This data describes a binding interaction between two proteins.

Contacts between the two chains:
Residue H66 in protein 2 interacts with residue I31 in protein 1 (closest heavy-atom distance 3.4 Å).
Residue E62 in protein 2 interacts with residue D11 in protein 1 (closest heavy-atom distance 2.7 Å).
Residue R68 in protein 2 contacts residue I31 in protein 1 (closest heavy-atom distance 3.7 Å).
Residue I63 in protein 2 contacts residue F35 in protein 1 (closest heavy-atom distance 3.5 Å).
Residue H66 in protein 2 is in contact with residue F35 in protein 1 (closest heavy-atom distance 3.6 Å).
Residue H66 in protein 2 contacts residue W34 in protein 1 (closest heavy-atom distance 3.4 Å).
Residue R58 in protein 2 is in contact with residue S9 in protein 1 (closest heavy-atom distance 3.4 Å).
Residue D11 in protein 2 interacts with residue F16 in protein 1 (closest heavy-atom distance 4.0 Å).
Residue W7 in protein 2 contacts residue D15 in protein 1 (closest heavy-atom distance 3.1 Å).
Residue Q6 in protein 2 interacts with residue F16 in protein 1 (closest heavy-atom distance 4.1 Å).
Residue Y125 in protein 2 contacts residue D32 in protein 1 (closest heavy-atom distance 3.0 Å).
Residue K129 in protein 2 contacts residue D32 in protein 1 (closest heavy-atom distance 3.9 Å).
Residue Y78 in protein 2 contacts residue Y10 in protein 1 (closest heavy-atom distance 3.0 Å).
Residue Q6 in protein 2 interacts with residue D15 in protein 1 (closest heavy-atom distance 2.5 Å).
Residue Q6 in protein 2 is in contact with residue S14 in protein 1 (closest heavy-atom distance 3.1 Å).
Residue S34 in protein 2 contacts residue F19 in protein 1 (closest heavy-atom distance 3.5 Å).
Residue L48 in protein 2 interacts with residue Y8 in protein 1 (closest heavy-atom distance 4.2 Å).
Residue Y78 in protein 2 is in contact with residue Y8 in protein 1 (closest heavy-atom distance 2.9 Å).
Residue E54 in protein 2 is in contact with residue Y10 in protein 1 (closest heavy-atom distance 4.0 Å).
Residue Q33 in protein 2 contacts residue F16 in protein 1 (closest heavy-atom distance 3.7 Å).
Residue Y76 in protein 2 interacts with residue I17 in protein 1 (closest heavy-atom distance 4.0 Å).
Residue H66 in protein 2 interacts with residue D11 in protein 1 (closest heavy-atom distance 3.1 Å).
Residue H66 in protein 2 is in contact with residue D32 in protein 1 (closest heavy-atom distance 3.3 Å).
Residue P161 in protein 2 interacts with residue A39 in protein 1 (closest heavy-atom distance 3.8 Å).
Residue K45 in protein 2 is in contact with residue Y8 in protein 1 (closest heavy-atom distance 3.7 Å).
Residue E31 in protein 2 is in contact with residue F19 in protein 1 (closest heavy-atom distance 3.9 Å).
Residue L57 in protein 2 is in contact with residue Y10 in protein 1 (closest heavy-atom distance 3.4 Å).
Residue F36 in protein 2 contacts residue F19 in protein 1 (closest heavy-atom distance 3.4 Å).
Residue R5 in protein 2 interacts with residue F16 in protein 1 (closest heavy-atom distance 2.8 Å).
Residue E62 in protein 2 contacts residue Y10 in protein 1 (closest heavy-atom distance 3.7 Å).
Residue H159 in protein 2 is in contact with residue F35 in protein 1 (closest heavy-atom distance 3.2 Å).
Residue E49 in protein 2 interacts with residue Y8 in protein 1 (closest heavy-atom distance 3.0 Å).
Residue G77 in protein 2 interacts with residue P13 in protein 1 (closest heavy-atom distance 3.4 Å).
Residue R58 in protein 2 is in contact with residue Y10 in protein 1 (closest heavy-atom distance 3.3 Å).
Residue H80 in protein 2 interacts with residue Y8 in protein 1 (closest heavy-atom distance 3.7 Å).
Residue Y78 in protein 2 is in contact with residue S9 in protein 1 (closest heavy-atom distance 3.8 Å).
Residue L67 in protein 2 is in contact with residue F35 in protein 1 (closest heavy-atom distance 3.3 Å).
Residue Y78 in protein 2 is in contact with residue S14 in protein 1 (closest heavy-atom distance 3.2 Å).
Residue W7 in protein 2 is in contact with residue S14 in protein 1 (closest heavy-atom distance 3.0 Å).
Residue W7 in protein 2 interacts with residue F19 in protein 1 (closest heavy-atom distance 3.5 Å).
Residue S65 in protein 2 contacts residue A12 in protein 1 (closest heavy-atom distance 3.2 Å).
Residue K129 in protein 2 interacts with residue F35 in protein 1 (closest heavy-atom distance 3.8 Å).
Residue V61 in protein 2 contacts residue A12 in protein 1 (closest heavy-atom distance 3.5 Å).
Residue K4 in protein 2 interacts with residue D15 in protein 1 (closest heavy-atom distance 2.7 Å).
Residue S2 in protein 2 is in contact with residue D15 in protein 1 (closest heavy-atom distance 3.8 Å).
Residue W7 in protein 2 interacts with residue F16 in protein 1 (closest heavy-atom distance 3.4 Å).
Residue V131 in protein 2 interacts with residue F35 in protein 1 (closest heavy-atom distance 3.6 Å).
Residue W7 in protein 2 interacts with residue I17 in protein 1 (closest heavy-atom distance 3.3 Å).
Residue V61 in protein 2 is in contact with residue Y10 in protein 1 (closest heavy-atom distance 3.9 Å).
Residue Y76 in protein 2 contacts residue F19 in protein 1 (closest heavy-atom distance 4.1 Å).
Residue Y78 in protein 2 interacts with residue P13 in protein 1 (closest heavy-atom distance 3.0 Å).
Residue Y76 in protein 2 is in contact with residue P13 in protein 1 (closest heavy-atom distance 3.5 Å).
Residue V85 in protein 2 contacts residue Y8 in protein 1 (closest heavy-atom distance 3.6 Å).
Residue R5 in protein 2 is in contact with residue D15 in protein 1 (closest heavy-atom distance 3.5 Å).
Residue Y78 in protein 2 contacts residue A12 in protein 1 (closest heavy-atom distance 4.0 Å).
Residue E62 in protein 2 is in contact with residue A12 in protein 1 (closest heavy-atom distance 4.2 Å).
Residue E62 in protein 2 is in contact with residue W34 in protein 1 (closest heavy-atom distance 3.8 Å).
Residue E31 in protein 2 is in contact with residue F16 in protein 1 (closest heavy-atom distance 3.6 Å).
Residue S65 in protein 2 is in contact with residue P13 in protein 1 (closest heavy-atom distance 3.5 Å).
Residue L38 in protein 2 is in contact with residue F19 in protein 1 (closest heavy-atom distance 3.9 Å).

Sequence of protein 1:
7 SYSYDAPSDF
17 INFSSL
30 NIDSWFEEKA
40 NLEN

Sequence of protein 2:
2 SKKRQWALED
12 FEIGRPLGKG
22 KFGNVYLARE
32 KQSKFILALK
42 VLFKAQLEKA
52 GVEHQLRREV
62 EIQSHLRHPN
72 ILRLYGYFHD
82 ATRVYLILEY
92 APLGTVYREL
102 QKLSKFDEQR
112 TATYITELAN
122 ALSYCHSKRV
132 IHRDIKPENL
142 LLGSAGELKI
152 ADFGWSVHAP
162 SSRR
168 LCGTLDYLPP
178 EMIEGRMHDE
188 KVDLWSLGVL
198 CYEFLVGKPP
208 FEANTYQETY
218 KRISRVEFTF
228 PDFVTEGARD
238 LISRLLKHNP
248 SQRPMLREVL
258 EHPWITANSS